Sequence of protein 2:
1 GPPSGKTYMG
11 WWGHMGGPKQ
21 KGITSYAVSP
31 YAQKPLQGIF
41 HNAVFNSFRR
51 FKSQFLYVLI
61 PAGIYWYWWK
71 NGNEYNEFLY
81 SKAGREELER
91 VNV

Contacts between the two chains:
Residue H84 in protein 1 contacts residue R50 in protein 2 (closest heavy-atom distance 4.6 Å).
Residue Y67 in protein 1 is in contact with residue K19 in protein 2 (closest heavy-atom distance 3.5 Å).
Residue E80 in protein 1 contacts residue R50 in protein 2 (closest heavy-atom distance 3.8 Å).
Residue H84 in protein 1 interacts with residue N46 in protein 2 (closest heavy-atom distance 2.9 Å).
Residue E50 in protein 1 interacts with residue Y8 in protein 2 (closest heavy-atom distance 3.6 Å).
Residue E49 in protein 1 is in contact with residue Y8 in protein 2 (closest heavy-atom distance 4.5 Å).
Residue S66 in protein 1 contacts residue P18 in protein 2 (closest heavy-atom distance 4.2 Å).
Residue I74 in protein 1 interacts with residue I23 in protein 2 (closest heavy-atom distance 3.9 Å).
Residue N51 in protein 1 contacts residue Y8 in protein 2 (closest heavy-atom distance 3.6 Å).
Residue A70 in protein 1 interacts with residue P18 in protein 2 (closest heavy-atom distance 4.5 Å).
Residue H83 in protein 1 interacts with residue N46 in protein 2 (closest heavy-atom distance 4.4 Å).
Residue Y67 in protein 1 interacts with residue K21 in protein 2 (closest heavy-atom distance 3.7 Å).
Residue I74 in protein 1 is in contact with residue Q20 in protein 2 (closest heavy-atom distance 3.5 Å).
Residue R69 in protein 1 interacts with residue P18 in protein 2 (closest heavy-atom distance 4.0 Å).
Residue A70 in protein 1 contacts residue Q20 in protein 2 (closest heavy-atom distance 4.6 Å).
Residue A70 in protein 1 is in contact with residue I23 in protein 2 (closest heavy-atom distance 4.1 Å).
Residue H83 in protein 1 is in contact with residue S47 in protein 2 (closest heavy-atom distance 5.0 Å).
Residue Q55 in protein 1 interacts with residue Y8 in protein 2 (closest heavy-atom distance 4.0 Å).
Residue L33 in protein 1 is in contact with residue Y57 in protein 2 (closest heavy-atom distance 4.6 Å).
Residue L85 in protein 1 interacts with residue R50 in protein 2 (closest heavy-atom distance 3.8 Å).
Residue P52 in protein 1 contacts residue Y8 in protein 2 (closest heavy-atom distance 4.2 Å).
Residue L39 in protein 1 is in contact with residue R50 in protein 2 (closest heavy-atom distance 4.1 Å).
Residue Y71 in protein 1 interacts with residue I23 in protein 2 (closest heavy-atom distance 3.8 Å).
Residue L85 in protein 1 is in contact with residue R49 in protein 2 (closest heavy-atom distance 4.4 Å).
Residue Y67 in protein 1 is in contact with residue Q20 in protein 2 (closest heavy-atom distance 4.7 Å).
Residue Y67 in protein 1 contacts residue I23 in protein 2 (closest heavy-atom distance 4.5 Å).

These two protein chains interact to form a complex.

Sequence of protein 1:
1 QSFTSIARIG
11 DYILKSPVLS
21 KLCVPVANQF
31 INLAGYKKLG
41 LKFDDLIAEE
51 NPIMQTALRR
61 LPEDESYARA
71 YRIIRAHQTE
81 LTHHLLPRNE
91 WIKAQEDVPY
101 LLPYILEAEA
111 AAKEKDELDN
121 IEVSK